This data describes a binding interaction between two proteins.

Sequence of the first protein:
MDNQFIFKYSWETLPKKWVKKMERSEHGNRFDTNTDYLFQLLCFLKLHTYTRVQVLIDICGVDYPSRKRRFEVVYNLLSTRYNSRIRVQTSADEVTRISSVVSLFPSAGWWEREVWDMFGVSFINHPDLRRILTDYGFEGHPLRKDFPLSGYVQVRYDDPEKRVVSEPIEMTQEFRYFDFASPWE

Sequence of the second protein:
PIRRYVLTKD

Contacts between the two chains:
Residue W11 in the first protein is in contact with residue L89 in the second protein (closest heavy-atom distance 3.3 Å).